Sequence of chain B:
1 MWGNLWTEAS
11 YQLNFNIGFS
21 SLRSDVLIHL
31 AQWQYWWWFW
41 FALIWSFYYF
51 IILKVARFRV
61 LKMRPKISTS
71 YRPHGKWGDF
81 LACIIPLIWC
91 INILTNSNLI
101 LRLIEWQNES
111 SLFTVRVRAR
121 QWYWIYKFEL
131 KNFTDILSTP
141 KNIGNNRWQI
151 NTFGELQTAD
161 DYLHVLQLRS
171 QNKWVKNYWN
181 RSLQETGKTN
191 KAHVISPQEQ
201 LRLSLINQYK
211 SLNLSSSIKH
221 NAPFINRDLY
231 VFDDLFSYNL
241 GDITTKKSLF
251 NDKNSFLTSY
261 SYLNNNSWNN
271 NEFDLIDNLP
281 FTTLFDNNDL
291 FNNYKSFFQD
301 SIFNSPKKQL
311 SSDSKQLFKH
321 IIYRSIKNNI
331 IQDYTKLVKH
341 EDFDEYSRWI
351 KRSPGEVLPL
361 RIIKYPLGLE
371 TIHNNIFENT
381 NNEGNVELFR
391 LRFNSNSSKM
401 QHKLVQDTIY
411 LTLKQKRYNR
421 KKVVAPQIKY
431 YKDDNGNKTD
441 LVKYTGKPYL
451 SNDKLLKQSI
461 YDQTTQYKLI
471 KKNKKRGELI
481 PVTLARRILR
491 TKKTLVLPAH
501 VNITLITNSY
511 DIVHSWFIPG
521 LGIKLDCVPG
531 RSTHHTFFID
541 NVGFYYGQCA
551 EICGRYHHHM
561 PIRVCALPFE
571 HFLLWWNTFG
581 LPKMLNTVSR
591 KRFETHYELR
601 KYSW

These two protein chains interact to form a complex.

Interface contacts:
Residue R64 in chain B is in contact with residue F246 in chain A (closest heavy-atom distance 4.0 Å).
Residue F58 in chain B is in contact with residue F246 in chain A (closest heavy-atom distance 4.5 Å).
Residue M63 in chain B interacts with residue M294 in chain A (closest heavy-atom distance 3.2 Å).
Residue K62 in chain B is in contact with residue M294 in chain A (closest heavy-atom distance 2.5 Å).
Residue M63 in chain B interacts with residue G295 in chain A (closest heavy-atom distance 4.8 Å).
Residue K62 in chain B interacts with residue G295 in chain A (closest heavy-atom distance 3.9 Å).
Residue R64 in chain B contacts residue R245 in chain A (closest heavy-atom distance 3.9 Å).
Residue F58 in chain B is in contact with residue D244 in chain A (closest heavy-atom distance 4.8 Å).
Residue R64 in chain B contacts residue M294 in chain A (closest heavy-atom distance 3.7 Å).
Residue R64 in chain B interacts with residue T247 in chain A (closest heavy-atom distance 4.9 Å).
Residue M63 in chain B interacts with residue T296 in chain A (closest heavy-atom distance 3.7 Å).
Residue F58 in chain B contacts residue M294 in chain A (closest heavy-atom distance 3.5 Å).
Residue K62 in chain B interacts with residue T296 in chain A (closest heavy-atom distance 3.4 Å).
Residue K54 in chain B contacts residue D244 in chain A (closest heavy-atom distance 4.5 Å).

Sequence of chain A:
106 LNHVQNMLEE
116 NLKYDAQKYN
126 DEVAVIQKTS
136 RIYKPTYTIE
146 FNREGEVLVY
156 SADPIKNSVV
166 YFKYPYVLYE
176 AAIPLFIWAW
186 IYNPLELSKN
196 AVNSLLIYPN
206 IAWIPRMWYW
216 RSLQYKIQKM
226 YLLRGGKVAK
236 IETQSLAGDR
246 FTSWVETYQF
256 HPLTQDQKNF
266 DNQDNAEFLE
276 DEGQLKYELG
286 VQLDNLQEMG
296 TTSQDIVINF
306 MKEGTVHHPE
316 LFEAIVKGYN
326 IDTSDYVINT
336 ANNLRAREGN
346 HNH